The following describes two proteins that form a bound complex.

Sequence of chain A:
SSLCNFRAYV

Interface contacts:
Residue W74 in chain B interacts with residue F6 in chain A (closest heavy-atom distance 2.9 Å).
Residue Y157 in chain B contacts residue F6 in chain A (closest heavy-atom distance 2.9 Å).
Residue W74 in chain B interacts with residue R7 in chain A (closest heavy-atom distance 4.7 Å).
Residue E164 in chain B is in contact with residue S1 in chain A (closest heavy-atom distance 2.6 Å).
Residue L115 in chain B interacts with residue L3 in chain A (closest heavy-atom distance 4.2 Å).
Residue F75 in chain B interacts with residue N5 in chain A (closest heavy-atom distance 4.0 Å).
Residue Y160 in chain B interacts with residue S1 in chain A (closest heavy-atom distance 2.7 Å).
Residue Y85 in chain B is in contact with residue V10 in chain A (closest heavy-atom distance 2.6 Å).
Residue Y160 in chain B is in contact with residue L3 in chain A (closest heavy-atom distance 3.5 Å).
Residue W148 in chain B is in contact with residue A8 in chain A (closest heavy-atom distance 3.6 Å).
Residue W148 in chain B interacts with residue V10 in chain A (closest heavy-atom distance 3.9 Å).
Residue W74 in chain B interacts with residue Y9 in chain A (closest heavy-atom distance 3.5 Å).
Residue K67 in chain B is in contact with residue S1 in chain A (closest heavy-atom distance 2.8 Å).
Residue S151 in chain B is in contact with residue A8 in chain A (closest heavy-atom distance 3.7 Å).
Residue Q98 in chain B contacts residue L3 in chain A (closest heavy-atom distance 3.5 Å).
Residue W74 in chain B interacts with residue V10 in chain A (closest heavy-atom distance 3.6 Å).
Residue Q71 in chain B is in contact with residue C4 in chain A (closest heavy-atom distance 3.6 Å).
Residue H156 in chain B contacts residue L3 in chain A (closest heavy-atom distance 4.5 Å).
Residue Y46 in chain B interacts with residue S2 in chain A (closest heavy-atom distance 3.5 Å).
Residue T144 in chain B is in contact with residue V10 in chain A (closest heavy-atom distance 2.7 Å).
Residue E64 in chain B interacts with residue S2 in chain A (closest heavy-atom distance 2.9 Å).
Residue K147 in chain B interacts with residue A8 in chain A (closest heavy-atom distance 4.6 Å).
Residue Y124 in chain B is in contact with residue V10 in chain A (closest heavy-atom distance 3.4 Å).
Residue Q98 in chain B interacts with residue N5 in chain A (closest heavy-atom distance 2.8 Å).
Residue E164 in chain B interacts with residue S2 in chain A (closest heavy-atom distance 3.8 Å).
Residue H156 in chain B contacts residue C4 in chain A (closest heavy-atom distance 2.7 Å).
Residue S78 in chain B interacts with residue V10 in chain A (closest heavy-atom distance 3.0 Å).
Residue Y8 in chain B is in contact with residue S2 in chain A (closest heavy-atom distance 3.4 Å).
Residue W168 in chain B interacts with residue S1 in chain A (closest heavy-atom distance 3.6 Å).
Residue S100 in chain B contacts residue L3 in chain A (closest heavy-atom distance 3.7 Å).
Residue Y157 in chain B interacts with residue N5 in chain A (closest heavy-atom distance 3.5 Å).
Residue Y160 in chain B interacts with residue S2 in chain A (closest heavy-atom distance 3.7 Å).
Residue Y157 in chain B contacts residue L3 in chain A (closest heavy-atom distance 4.0 Å).
Residue W148 in chain B interacts with residue Y9 in chain A (closest heavy-atom distance 2.9 Å).
Residue Y172 in chain B is in contact with residue S1 in chain A (closest heavy-atom distance 2.8 Å).
Residue H156 in chain B is in contact with residue F6 in chain A (closest heavy-atom distance 3.4 Å).
Residue Q71 in chain B is in contact with residue N5 in chain A (closest heavy-atom distance 2.8 Å).
Residue N81 in chain B interacts with residue Y9 in chain A (closest heavy-atom distance 3.8 Å).
Residue K67 in chain B is in contact with residue S2 in chain A (closest heavy-atom distance 3.0 Å).
Residue Q71 in chain B contacts residue L3 in chain A (closest heavy-atom distance 3.3 Å).
Residue H156 in chain B contacts residue N5 in chain A (closest heavy-atom distance 3.6 Å).
Residue W74 in chain B is in contact with residue N5 in chain A (closest heavy-atom distance 3.3 Å).
Residue Y8 in chain B contacts residue S1 in chain A (closest heavy-atom distance 3.1 Å).
Residue N81 in chain B is in contact with residue V10 in chain A (closest heavy-atom distance 2.8 Å).
Residue F117 in chain B is in contact with residue N5 in chain A (closest heavy-atom distance 4.3 Å).
Residue S78 in chain B interacts with residue Y9 in chain A (closest heavy-atom distance 3.6 Å).
Residue Y60 in chain B is in contact with residue S1 in chain A (closest heavy-atom distance 4.3 Å).
Residue G152 in chain B is in contact with residue F6 in chain A (closest heavy-atom distance 4.2 Å).
Residue K67 in chain B is in contact with residue C4 in chain A (closest heavy-atom distance 3.6 Å).
Residue V77 in chain B interacts with residue Y9 in chain A (closest heavy-atom distance 3.5 Å).
Residue M6 in chain B interacts with residue S1 in chain A (closest heavy-atom distance 3.9 Å).
Residue L96 in chain B contacts residue V10 in chain A (closest heavy-atom distance 4.4 Å).
Residue S151 in chain B is in contact with residue F6 in chain A (closest heavy-atom distance 3.3 Å).
Residue Q73 in chain B is in contact with residue Y9 in chain A (closest heavy-atom distance 4.7 Å).
Residue K147 in chain B interacts with residue V10 in chain A (closest heavy-atom distance 2.9 Å).
Residue A153 in chain B interacts with residue F6 in chain A (closest heavy-atom distance 3.5 Å).
Residue L82 in chain B contacts residue V10 in chain A (closest heavy-atom distance 3.8 Å).
Residue K147 in chain B contacts residue Y9 in chain A (closest heavy-atom distance 3.1 Å).
Residue E64 in chain B interacts with residue S1 in chain A (closest heavy-atom distance 3.6 Å).
Residue W74 in chain B interacts with residue A8 in chain A (closest heavy-atom distance 3.2 Å).

Sequence of chain B:
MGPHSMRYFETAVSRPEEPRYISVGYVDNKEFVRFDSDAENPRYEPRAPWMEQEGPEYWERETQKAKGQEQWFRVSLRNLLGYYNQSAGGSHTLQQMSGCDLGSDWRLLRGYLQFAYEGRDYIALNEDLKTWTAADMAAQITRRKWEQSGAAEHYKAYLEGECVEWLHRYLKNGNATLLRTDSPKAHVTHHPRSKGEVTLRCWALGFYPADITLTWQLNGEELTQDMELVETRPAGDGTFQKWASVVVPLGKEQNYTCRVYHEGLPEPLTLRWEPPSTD